Sequence of protein 2:
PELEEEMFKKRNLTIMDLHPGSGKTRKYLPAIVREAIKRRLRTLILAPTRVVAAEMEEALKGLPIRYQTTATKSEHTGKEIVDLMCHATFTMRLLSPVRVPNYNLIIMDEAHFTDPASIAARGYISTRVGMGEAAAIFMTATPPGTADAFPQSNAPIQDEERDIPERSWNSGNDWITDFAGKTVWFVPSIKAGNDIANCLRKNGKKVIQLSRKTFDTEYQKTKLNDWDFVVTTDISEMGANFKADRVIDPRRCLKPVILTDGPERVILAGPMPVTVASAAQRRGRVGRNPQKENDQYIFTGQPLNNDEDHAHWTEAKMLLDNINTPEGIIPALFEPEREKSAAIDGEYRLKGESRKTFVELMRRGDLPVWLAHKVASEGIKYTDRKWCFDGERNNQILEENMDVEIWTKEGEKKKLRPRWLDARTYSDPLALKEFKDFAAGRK

Residue-level contacts at the interface:
Residue G231 in protein 1 interacts with residue I560 in protein 2 (closest heavy-atom distance 3.9 Å).
Residue M241 in protein 1 is in contact with residue A562 in protein 2 (closest heavy-atom distance 3.9 Å).
Residue R244 in protein 1 interacts with residue I574 in protein 2 (closest heavy-atom distance 3.8 Å).
Residue F472 in protein 1 contacts residue T555 in protein 2 (closest heavy-atom distance 3.5 Å).
Residue G860 in protein 1 is in contact with residue K639 in protein 2 (closest heavy-atom distance 4.1 Å).
Residue F472 in protein 1 contacts residue P556 in protein 2 (closest heavy-atom distance 3.6 Å).
Residue G233 in protein 1 is in contact with residue M361 in protein 2 (closest heavy-atom distance 3.9 Å).
Residue T232 in protein 1 contacts residue I560 in protein 2 (closest heavy-atom distance 2.9 Å).
Residue N248 in protein 1 is in contact with residue D575 in protein 2 (closest heavy-atom distance 4.0 Å).
Residue F472 in protein 1 is in contact with residue P327 in protein 2 (closest heavy-atom distance 2.9 Å).
Residue P343 in protein 1 is in contact with residue E590 in protein 2 (closest heavy-atom distance 3.6 Å).
Residue M78 in protein 1 interacts with residue R579 in protein 2 (closest heavy-atom distance 3.5 Å).
Residue M241 in protein 1 is in contact with residue R568 in protein 2 (closest heavy-atom distance 3.7 Å).
Residue N234 in protein 1 contacts residue G360 in protein 2 (closest heavy-atom distance 3.2 Å).
Residue Q853 in protein 1 is in contact with residue K639 in protein 2 (closest heavy-atom distance 3.9 Å).
Residue T232 in protein 1 interacts with residue E557 in protein 2 (closest heavy-atom distance 3.4 Å).
Residue R76 in protein 1 contacts residue R579 in protein 2 (closest heavy-atom distance 3.0 Å).
Residue M211 in protein 1 interacts with residue I560 in protein 2 (closest heavy-atom distance 4.1 Å).
Residue N248 in protein 1 interacts with residue S571 in protein 2 (closest heavy-atom distance 3.3 Å).
Residue R249 in protein 1 is in contact with residue E577 in protein 2 (closest heavy-atom distance 3.5 Å).
Residue G231 in protein 1 is in contact with residue G558 in protein 2 (closest heavy-atom distance 3.2 Å).
Residue E471 in protein 1 contacts residue P327 in protein 2 (closest heavy-atom distance 4.0 Å).
Residue Q347 in protein 1 interacts with residue P327 in protein 2 (closest heavy-atom distance 3.6 Å).
Residue S237 in protein 1 interacts with residue R568 in protein 2 (closest heavy-atom distance 3.7 Å).
Residue E75 in protein 1 interacts with residue K581 in protein 2 (closest heavy-atom distance 3.3 Å).
Residue V341 in protein 1 contacts residue R594 in protein 2 (closest heavy-atom distance 3.1 Å).
Residue R244 in protein 1 interacts with residue R568 in protein 2 (closest heavy-atom distance 3.8 Å).
Residue T232 in protein 1 interacts with residue I559 in protein 2 (closest heavy-atom distance 3.3 Å).
Residue L861 in protein 1 contacts residue K639 in protein 2 (closest heavy-atom distance 3.9 Å).
Residue F472 in protein 1 contacts residue R329 in protein 2 (closest heavy-atom distance 3.7 Å).
Residue F472 in protein 1 interacts with residue V328 in protein 2 (closest heavy-atom distance 4.0 Å).
Residue L245 in protein 1 is in contact with residue I574 in protein 2 (closest heavy-atom distance 3.7 Å).
Residue G860 in protein 1 interacts with residue R672 in protein 2 (closest heavy-atom distance 3.7 Å).
Residue L245 in protein 1 is in contact with residue D575 in protein 2 (closest heavy-atom distance 3.3 Å).
Residue E75 in protein 1 interacts with residue G582 in protein 2 (closest heavy-atom distance 3.6 Å).
Residue R244 in protein 1 interacts with residue E569 in protein 2 (closest heavy-atom distance 3.3 Å).
Residue T232 in protein 1 is in contact with residue G558 in protein 2 (closest heavy-atom distance 3.1 Å).
Residue R244 in protein 1 contacts residue E565 in protein 2 (closest heavy-atom distance 3.0 Å).
Residue T862 in protein 1 is in contact with residue D667 in protein 2 (closest heavy-atom distance 3.8 Å).
Residue N234 in protein 1 contacts residue M361 in protein 2 (closest heavy-atom distance 4.1 Å).
Residue M252 in protein 1 interacts with residue D575 in protein 2 (closest heavy-atom distance 3.2 Å).
Residue L245 in protein 1 contacts residue E577 in protein 2 (closest heavy-atom distance 3.6 Å).
Residue M241 in protein 1 is in contact with residue L563 in protein 2 (closest heavy-atom distance 3.5 Å).
Residue F472 in protein 1 interacts with residue N554 in protein 2 (closest heavy-atom distance 3.7 Å).
Residue N240 in protein 1 interacts with residue R568 in protein 2 (closest heavy-atom distance 3.1 Å).
Residue R249 in protein 1 is in contact with residue D575 in protein 2 (closest heavy-atom distance 3.1 Å).
Residue S237 in protein 1 interacts with residue A562 in protein 2 (closest heavy-atom distance 4.0 Å).
Residue T862 in protein 1 interacts with residue R672 in protein 2 (closest heavy-atom distance 3.1 Å).
Residue L861 in protein 1 interacts with residue R672 in protein 2 (closest heavy-atom distance 3.7 Å).
Residue G231 in protein 1 is in contact with residue E557 in protein 2 (closest heavy-atom distance 4.1 Å).
Residue R76 in protein 1 is in contact with residue L580 in protein 2 (closest heavy-atom distance 3.8 Å).
Residue E471 in protein 1 is in contact with residue N554 in protein 2 (closest heavy-atom distance 4.0 Å).
Residue L861 in protein 1 interacts with residue G671 in protein 2 (closest heavy-atom distance 3.4 Å).
Residue T232 in protein 1 interacts with residue M361 in protein 2 (closest heavy-atom distance 3.9 Å).
Residue R76 in protein 1 contacts residue K581 in protein 2 (closest heavy-atom distance 3.8 Å).
Residue M241 in protein 1 interacts with residue I574 in protein 2 (closest heavy-atom distance 3.5 Å).
Residue P216 in protein 1 is in contact with residue E577 in protein 2 (closest heavy-atom distance 3.7 Å).
Residue P343 in protein 1 interacts with residue R594 in protein 2 (closest heavy-atom distance 4.2 Å).
Residue R255 in protein 1 contacts residue D575 in protein 2 (closest heavy-atom distance 3.3 Å).
Residue M241 in protein 1 contacts residue K547 in protein 2 (closest heavy-atom distance 4.1 Å).

Sequence of protein 1:
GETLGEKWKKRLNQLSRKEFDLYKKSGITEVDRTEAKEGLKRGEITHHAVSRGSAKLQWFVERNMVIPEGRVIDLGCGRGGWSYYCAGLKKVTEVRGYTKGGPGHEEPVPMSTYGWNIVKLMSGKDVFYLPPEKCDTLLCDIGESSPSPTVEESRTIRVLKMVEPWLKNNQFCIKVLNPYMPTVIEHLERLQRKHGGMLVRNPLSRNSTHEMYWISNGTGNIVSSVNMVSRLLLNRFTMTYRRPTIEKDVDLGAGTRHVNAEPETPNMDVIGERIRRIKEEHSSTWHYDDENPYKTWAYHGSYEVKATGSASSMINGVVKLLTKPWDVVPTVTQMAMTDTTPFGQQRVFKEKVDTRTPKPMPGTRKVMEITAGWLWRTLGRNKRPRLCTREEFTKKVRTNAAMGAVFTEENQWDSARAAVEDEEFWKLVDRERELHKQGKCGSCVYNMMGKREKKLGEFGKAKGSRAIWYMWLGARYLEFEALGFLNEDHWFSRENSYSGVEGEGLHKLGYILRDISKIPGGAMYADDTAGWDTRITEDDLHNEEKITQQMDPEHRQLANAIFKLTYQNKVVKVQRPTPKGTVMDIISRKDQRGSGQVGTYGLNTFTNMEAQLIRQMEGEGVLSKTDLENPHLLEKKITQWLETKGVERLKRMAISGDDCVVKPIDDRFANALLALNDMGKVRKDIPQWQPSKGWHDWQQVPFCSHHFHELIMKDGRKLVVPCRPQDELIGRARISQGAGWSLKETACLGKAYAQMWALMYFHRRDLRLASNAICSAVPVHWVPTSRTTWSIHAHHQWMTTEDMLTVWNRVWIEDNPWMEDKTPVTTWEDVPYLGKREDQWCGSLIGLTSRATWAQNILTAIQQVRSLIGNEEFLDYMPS

This data describes a binding interaction between two proteins.